Sequence of protein 2:
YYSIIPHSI

Contacts between the two chains:
Residue W73 in protein 1 interacts with residue I6 in protein 2 (closest heavy-atom distance 3.8 Å).
Residue D70 in protein 1 contacts residue I5 in protein 2 (closest heavy-atom distance 3.4 Å).
Residue Y156 in protein 1 contacts residue P7 in protein 2 (closest heavy-atom distance 3.2 Å).
Residue F22 in protein 1 is in contact with residue Y3 in protein 2 (closest heavy-atom distance 3.8 Å).
Residue R66 in protein 1 contacts residue Y3 in protein 2 (closest heavy-atom distance 2.7 Å).
Residue W147 in protein 1 is in contact with residue I10 in protein 2 (closest heavy-atom distance 3.8 Å).
Residue F95 in protein 1 is in contact with residue I10 in protein 2 (closest heavy-atom distance 3.8 Å).
Residue Y59 in protein 1 interacts with residue Y2 in protein 2 (closest heavy-atom distance 3.4 Å).
Residue F74 in protein 1 interacts with residue I6 in protein 2 (closest heavy-atom distance 3.7 Å).
Residue A81 in protein 1 interacts with residue I10 in protein 2 (closest heavy-atom distance 3.9 Å).
Residue Y156 in protein 1 contacts residue I5 in protein 2 (closest heavy-atom distance 4.0 Å).
Residue Q63 in protein 1 contacts residue Y3 in protein 2 (closest heavy-atom distance 2.7 Å).
Residue E62 in protein 1 interacts with residue Y2 in protein 2 (closest heavy-atom distance 3.2 Å).
Residue R66 in protein 1 contacts residue Y2 in protein 2 (closest heavy-atom distance 3.3 Å).
Residue T80 in protein 1 contacts residue I10 in protein 2 (closest heavy-atom distance 3.7 Å).
Residue R97 in protein 1 interacts with residue S4 in protein 2 (closest heavy-atom distance 2.8 Å).
Residue Y155 in protein 1 is in contact with residue P7 in protein 2 (closest heavy-atom distance 3.8 Å).
Residue S77 in protein 1 is in contact with residue I10 in protein 2 (closest heavy-atom distance 3.5 Å).
Residue W73 in protein 1 contacts residue S9 in protein 2 (closest heavy-atom distance 3.5 Å).
Residue Y171 in protein 1 contacts residue Y2 in protein 2 (closest heavy-atom distance 2.8 Å).
Residue D70 in protein 1 interacts with residue S4 in protein 2 (closest heavy-atom distance 4.2 Å).
Residue D70 in protein 1 interacts with residue Y3 in protein 2 (closest heavy-atom distance 2.5 Å).
Residue Y155 in protein 1 is in contact with residue I5 in protein 2 (closest heavy-atom distance 2.8 Å).
Residue Y156 in protein 1 contacts residue I6 in protein 2 (closest heavy-atom distance 3.5 Å).
Residue R97 in protein 1 interacts with residue I6 in protein 2 (closest heavy-atom distance 3.4 Å).
Residue Y155 in protein 1 contacts residue S4 in protein 2 (closest heavy-atom distance 4.1 Å).
Residue Y159 in protein 1 contacts residue Y2 in protein 2 (closest heavy-atom distance 2.6 Å).
Residue R97 in protein 1 is in contact with residue I5 in protein 2 (closest heavy-atom distance 4.0 Å).
Residue T80 in protein 1 contacts residue S9 in protein 2 (closest heavy-atom distance 3.2 Å).
Residue Y7 in protein 1 interacts with residue Y3 in protein 2 (closest heavy-atom distance 3.4 Å).
Residue Y7 in protein 1 contacts residue Y2 in protein 2 (closest heavy-atom distance 2.8 Å).
Residue S69 in protein 1 interacts with residue I5 in protein 2 (closest heavy-atom distance 3.9 Å).
Residue R97 in protein 1 contacts residue Y3 in protein 2 (closest heavy-atom distance 3.8 Å).
Residue F116 in protein 1 contacts residue I6 in protein 2 (closest heavy-atom distance 3.7 Å).
Residue K146 in protein 1 contacts residue I10 in protein 2 (closest heavy-atom distance 4.1 Å).
Residue E163 in protein 1 contacts residue Y2 in protein 2 (closest heavy-atom distance 3.0 Å).
Residue Q63 in protein 1 contacts residue Y2 in protein 2 (closest heavy-atom distance 3.4 Å).
Residue Y159 in protein 1 interacts with residue S4 in protein 2 (closest heavy-atom distance 3.5 Å).
Residue W73 in protein 1 interacts with residue P7 in protein 2 (closest heavy-atom distance 3.7 Å).
Residue F99 in protein 1 is in contact with residue Y3 in protein 2 (closest heavy-atom distance 3.7 Å).
Residue W73 in protein 1 is in contact with residue H8 in protein 2 (closest heavy-atom distance 3.7 Å).
Residue V76 in protein 1 is in contact with residue S9 in protein 2 (closest heavy-atom distance 3.7 Å).
Residue W167 in protein 1 interacts with residue Y2 in protein 2 (closest heavy-atom distance 3.5 Å).
Residue F99 in protein 1 contacts residue S4 in protein 2 (closest heavy-atom distance 3.7 Å).
Residue V9 in protein 1 contacts residue Y3 in protein 2 (closest heavy-atom distance 3.6 Å).
Residue F45 in protein 1 contacts residue Y3 in protein 2 (closest heavy-atom distance 3.9 Å).
Residue R66 in protein 1 interacts with residue I5 in protein 2 (closest heavy-atom distance 3.2 Å).
Residue Y123 in protein 1 interacts with residue I10 in protein 2 (closest heavy-atom distance 3.8 Å).
Residue T143 in protein 1 interacts with residue I10 in protein 2 (closest heavy-atom distance 2.6 Å).
Residue D70 in protein 1 contacts residue I6 in protein 2 (closest heavy-atom distance 2.9 Å).
Residue W147 in protein 1 contacts residue S9 in protein 2 (closest heavy-atom distance 3.0 Å).
Residue L5 in protein 1 contacts residue Y2 in protein 2 (closest heavy-atom distance 3.7 Å).
Residue D152 in protein 1 is in contact with residue H8 in protein 2 (closest heavy-atom distance 2.7 Å).
Residue R66 in protein 1 is in contact with residue S4 in protein 2 (closest heavy-atom distance 4.1 Å).
Residue A67 in protein 1 contacts residue Y3 in protein 2 (closest heavy-atom distance 4.1 Å).
Residue A150 in protein 1 contacts residue H8 in protein 2 (closest heavy-atom distance 3.8 Å).
Residue W147 in protein 1 contacts residue H8 in protein 2 (closest heavy-atom distance 3.5 Å).
Residue S77 in protein 1 contacts residue S9 in protein 2 (closest heavy-atom distance 3.4 Å).
Residue A24 in protein 1 contacts residue Y3 in protein 2 (closest heavy-atom distance 3.9 Å).
Residue Y84 in protein 1 interacts with residue I10 in protein 2 (closest heavy-atom distance 2.8 Å).

Sequence of protein 1:
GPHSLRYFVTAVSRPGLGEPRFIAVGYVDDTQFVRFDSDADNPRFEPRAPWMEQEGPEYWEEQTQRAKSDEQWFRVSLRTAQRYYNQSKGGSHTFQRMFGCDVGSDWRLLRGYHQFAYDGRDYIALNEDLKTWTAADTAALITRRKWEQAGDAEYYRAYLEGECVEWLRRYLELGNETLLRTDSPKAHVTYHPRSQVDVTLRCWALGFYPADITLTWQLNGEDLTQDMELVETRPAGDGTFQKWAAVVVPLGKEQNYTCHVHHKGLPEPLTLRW

This data describes a binding interaction between two proteins.